The following describes two proteins that form a bound complex.

Sequence of protein 2:
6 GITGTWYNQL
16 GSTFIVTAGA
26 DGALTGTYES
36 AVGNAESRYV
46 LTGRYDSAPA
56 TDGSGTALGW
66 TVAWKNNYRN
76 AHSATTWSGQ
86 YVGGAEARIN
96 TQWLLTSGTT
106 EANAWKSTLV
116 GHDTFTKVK

Sequence of protein 1:
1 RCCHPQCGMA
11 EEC

Contacts between the two chains:
Residue W110 in protein 2 interacts with residue Q6 in protein 1 (closest heavy-atom distance 4.1 Å).
Residue W110 in protein 2 contacts residue C7 in protein 1 (closest heavy-atom distance 3.4 Å).
Residue W110 in protein 2 contacts residue H4 in protein 1 (closest heavy-atom distance 3.9 Å).
Residue A107 in protein 2 is in contact with residue R1 in protein 1 (closest heavy-atom distance 4.0 Å).
Residue N108 in protein 2 is in contact with residue R1 in protein 1 (closest heavy-atom distance 4.5 Å).